Interface contacts:
Residue S83 in protein 1 is in contact with residue I58 in protein 2 (closest heavy-atom distance 4.7 Å).
Residue Y82 in protein 1 contacts residue I58 in protein 2 (closest heavy-atom distance 4.5 Å).
Residue S83 in protein 1 contacts residue K57 in protein 2 (closest heavy-atom distance 3.7 Å).
Residue Y82 in protein 1 is in contact with residue K57 in protein 2 (closest heavy-atom distance 3.3 Å).
Residue Y118 in protein 1 is in contact with residue L46 in protein 2 (closest heavy-atom distance 3.3 Å).
Residue Y118 in protein 1 is in contact with residue I45 in protein 2 (closest heavy-atom distance 4.9 Å).
Residue G81 in protein 1 is in contact with residue K55 in protein 2 (closest heavy-atom distance 4.0 Å).
Residue G81 in protein 1 is in contact with residue K57 in protein 2 (closest heavy-atom distance 4.4 Å).
Residue E114 in protein 1 is in contact with residue L46 in protein 2 (closest heavy-atom distance 5.0 Å).

These two protein chains interact to form a complex.

Sequence of protein 1:
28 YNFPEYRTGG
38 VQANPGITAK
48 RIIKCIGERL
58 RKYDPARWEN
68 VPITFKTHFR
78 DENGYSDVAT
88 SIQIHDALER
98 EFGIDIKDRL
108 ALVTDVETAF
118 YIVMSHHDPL

Sequence of protein 2:
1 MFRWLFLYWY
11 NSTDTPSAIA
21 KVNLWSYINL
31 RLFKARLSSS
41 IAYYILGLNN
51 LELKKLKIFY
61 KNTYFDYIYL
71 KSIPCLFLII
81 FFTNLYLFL